Sequence of protein 1:
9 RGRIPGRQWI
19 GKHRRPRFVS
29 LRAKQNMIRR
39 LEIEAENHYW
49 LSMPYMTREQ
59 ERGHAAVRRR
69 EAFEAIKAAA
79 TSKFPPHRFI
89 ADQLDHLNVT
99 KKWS

Sequence of protein 2:
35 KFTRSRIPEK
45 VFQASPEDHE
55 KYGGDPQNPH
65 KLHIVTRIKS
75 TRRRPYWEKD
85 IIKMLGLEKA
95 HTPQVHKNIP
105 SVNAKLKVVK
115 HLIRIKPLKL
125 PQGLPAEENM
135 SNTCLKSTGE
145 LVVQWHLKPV

Interface contacts:
Residue A48 in protein 2 interacts with residue S50 in protein 1 (closest heavy-atom distance 3.9 Å).
Residue I72 in protein 2 interacts with residue I41 in protein 1 (closest heavy-atom distance 3.8 Å).
Residue K114 in protein 2 interacts with residue E42 in protein 1 (closest heavy-atom distance 4.2 Å).
Residue H53 in protein 2 contacts residue M51 in protein 1 (closest heavy-atom distance 3.6 Å).
Residue N107 in protein 2 interacts with residue L49 in protein 1 (closest heavy-atom distance 3.8 Å).
Residue S105 in protein 2 is in contact with residue E59 in protein 1 (closest heavy-atom distance 2.8 Å).
Residue K101 in protein 2 interacts with residue H62 in protein 1 (closest heavy-atom distance 3.0 Å).
Residue D59 in protein 2 interacts with residue M51 in protein 1 (closest heavy-atom distance 3.3 Å).
Residue I119 in protein 2 interacts with residue N45 in protein 1 (closest heavy-atom distance 2.6 Å).
Residue H53 in protein 2 interacts with residue Y47 in protein 1 (closest heavy-atom distance 3.1 Å).
Residue Y56 in protein 2 interacts with residue E40 in protein 1 (closest heavy-atom distance 4.4 Å).
Residue P121 in protein 2 contacts residue W48 in protein 1 (closest heavy-atom distance 3.4 Å).
Residue H67 in protein 2 is in contact with residue L49 in protein 1 (closest heavy-atom distance 4.3 Å).
Residue R118 in protein 2 contacts residue I41 in protein 1 (closest heavy-atom distance 3.8 Å).
Residue K120 in protein 2 is in contact with residue E44 in protein 1 (closest heavy-atom distance 3.4 Å).
Residue Y56 in protein 2 is in contact with residue E44 in protein 1 (closest heavy-atom distance 3.5 Å).
Residue H64 in protein 2 is in contact with residue Y53 in protein 1 (closest heavy-atom distance 3.7 Å).
Residue S105 in protein 2 contacts residue R56 in protein 1 (closest heavy-atom distance 3.8 Å).
Residue I103 in protein 2 interacts with residue M54 in protein 1 (closest heavy-atom distance 3.5 Å).
Residue Q47 in protein 2 contacts residue S50 in protein 1 (closest heavy-atom distance 3.9 Å).
Residue V45 in protein 2 contacts residue H46 in protein 1 (closest heavy-atom distance 3.2 Å).
Residue N107 in protein 2 is in contact with residue P52 in protein 1 (closest heavy-atom distance 3.9 Å).
Residue K111 in protein 2 contacts residue L49 in protein 1 (closest heavy-atom distance 3.9 Å).
Residue K101 in protein 2 interacts with residue R66 in protein 1 (closest heavy-atom distance 3.4 Å).
Residue D52 in protein 2 contacts residue Y47 in protein 1 (closest heavy-atom distance 4.1 Å).
Residue A48 in protein 2 interacts with residue Y47 in protein 1 (closest heavy-atom distance 3.7 Å).
Residue F46 in protein 2 interacts with residue H46 in protein 1 (closest heavy-atom distance 3.7 Å).
Residue I103 in protein 2 is in contact with residue E59 in protein 1 (closest heavy-atom distance 3.5 Å).
Residue D59 in protein 2 contacts residue Y47 in protein 1 (closest heavy-atom distance 4.3 Å).
Residue P63 in protein 2 is in contact with residue Y53 in protein 1 (closest heavy-atom distance 3.1 Å).
Residue N102 in protein 2 interacts with residue Y53 in protein 1 (closest heavy-atom distance 2.9 Å).
Residue K114 in protein 2 contacts residue H46 in protein 1 (closest heavy-atom distance 3.2 Å).
Residue F46 in protein 2 is in contact with residue S50 in protein 1 (closest heavy-atom distance 3.8 Å).
Residue K120 in protein 2 is in contact with residue W48 in protein 1 (closest heavy-atom distance 4.1 Å).
Residue I103 in protein 2 is in contact with residue H62 in protein 1 (closest heavy-atom distance 4.0 Å).
Residue N102 in protein 2 contacts residue M51 in protein 1 (closest heavy-atom distance 3.1 Å).
Residue N102 in protein 2 contacts residue P52 in protein 1 (closest heavy-atom distance 3.2 Å).
Residue H64 in protein 2 is in contact with residue W48 in protein 1 (closest heavy-atom distance 3.7 Å).
Residue I119 in protein 2 contacts residue L49 in protein 1 (closest heavy-atom distance 3.9 Å).
Residue H64 in protein 2 contacts residue M51 in protein 1 (closest heavy-atom distance 3.8 Å).
Residue P104 in protein 2 is in contact with residue E59 in protein 1 (closest heavy-atom distance 3.5 Å).
Residue L110 in protein 2 contacts residue L49 in protein 1 (closest heavy-atom distance 3.9 Å).
Residue R118 in protein 2 is in contact with residue N45 in protein 1 (closest heavy-atom distance 3.4 Å).
Residue P63 in protein 2 contacts residue P52 in protein 1 (closest heavy-atom distance 3.7 Å).
Residue F46 in protein 2 contacts residue L49 in protein 1 (closest heavy-atom distance 3.7 Å).
Residue I119 in protein 2 contacts residue W48 in protein 1 (closest heavy-atom distance 3.1 Å).
Residue K73 in protein 2 interacts with residue R38 in protein 1 (closest heavy-atom distance 3.5 Å).
Residue G57 in protein 2 interacts with residue Y47 in protein 1 (closest heavy-atom distance 4.4 Å).
Residue P104 in protein 2 is in contact with residue T55 in protein 1 (closest heavy-atom distance 4.2 Å).
Residue K65 in protein 2 interacts with residue Y53 in protein 1 (closest heavy-atom distance 3.4 Å).
Residue Y56 in protein 2 is in contact with residue A43 in protein 1 (closest heavy-atom distance 3.7 Å).
Residue G58 in protein 2 contacts residue Y47 in protein 1 (closest heavy-atom distance 2.8 Å).
Residue P104 in protein 2 interacts with residue R56 in protein 1 (closest heavy-atom distance 3.4 Å).
Residue Y56 in protein 2 is in contact with residue Y47 in protein 1 (closest heavy-atom distance 3.3 Å).
Residue I117 in protein 2 interacts with residue N45 in protein 1 (closest heavy-atom distance 2.4 Å).
Residue G58 in protein 2 interacts with residue M51 in protein 1 (closest heavy-atom distance 3.8 Å).
Residue G58 in protein 2 is in contact with residue W48 in protein 1 (closest heavy-atom distance 3.5 Å).
Residue K114 in protein 2 interacts with residue N45 in protein 1 (closest heavy-atom distance 3.2 Å).
Residue P63 in protein 2 is in contact with residue M51 in protein 1 (closest heavy-atom distance 3.7 Å).
Residue H115 in protein 2 interacts with residue E42 in protein 1 (closest heavy-atom distance 3.5 Å).

The following describes two proteins that form a bound complex.